The following describes two proteins that form a bound complex.

Contacts between the two chains:
Residue K80 in the second protein interacts with residue D49 in the first protein (closest heavy-atom distance 3.4 Å).
Residue G97 in the second protein contacts residue A50 in the first protein (closest heavy-atom distance 4.7 Å).
Residue E99 in the second protein contacts residue A50 in the first protein (closest heavy-atom distance 4.3 Å).
Residue K80 in the second protein contacts residue R51 in the first protein (closest heavy-atom distance 4.9 Å).
Residue K80 in the second protein contacts residue E48 in the first protein (closest heavy-atom distance 3.1 Å).
Residue K80 in the second protein contacts residue K47 in the first protein (closest heavy-atom distance 4.0 Å).
Residue I84 in the second protein contacts residue A50 in the first protein (closest heavy-atom distance 4.2 Å).
Residue E98 in the second protein interacts with residue D49 in the first protein (closest heavy-atom distance 3.0 Å).
Residue I84 in the second protein contacts residue I52 in the first protein (closest heavy-atom distance 4.1 Å).
Residue E99 in the second protein interacts with residue D49 in the first protein (closest heavy-atom distance 3.8 Å).
Residue K85 in the second protein contacts residue E54 in the first protein (closest heavy-atom distance 4.5 Å).
Residue A79 in the second protein is in contact with residue A50 in the first protein (closest heavy-atom distance 3.4 Å).
Residue K85 in the second protein interacts with residue I52 in the first protein (closest heavy-atom distance 4.9 Å).
Residue G81 in the second protein interacts with residue A50 in the first protein (closest heavy-atom distance 3.6 Å).
Residue E98 in the second protein is in contact with residue A50 in the first protein (closest heavy-atom distance 3.5 Å).
Residue E82 in the second protein interacts with residue M86 in the first protein (closest heavy-atom distance 3.2 Å).
Residue G81 in the second protein is in contact with residue R51 in the first protein (closest heavy-atom distance 4.2 Å).
Residue E82 in the second protein is in contact with residue R72 in the first protein (closest heavy-atom distance 4.8 Å).
Residue K80 in the second protein contacts residue A50 in the first protein (closest heavy-atom distance 2.8 Å).

Sequence of the first protein:
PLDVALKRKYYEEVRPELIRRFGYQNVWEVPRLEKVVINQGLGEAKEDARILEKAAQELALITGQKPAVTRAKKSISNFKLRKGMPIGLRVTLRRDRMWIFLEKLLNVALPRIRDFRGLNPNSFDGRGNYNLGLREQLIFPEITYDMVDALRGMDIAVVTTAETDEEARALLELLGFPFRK

Sequence of the second protein:
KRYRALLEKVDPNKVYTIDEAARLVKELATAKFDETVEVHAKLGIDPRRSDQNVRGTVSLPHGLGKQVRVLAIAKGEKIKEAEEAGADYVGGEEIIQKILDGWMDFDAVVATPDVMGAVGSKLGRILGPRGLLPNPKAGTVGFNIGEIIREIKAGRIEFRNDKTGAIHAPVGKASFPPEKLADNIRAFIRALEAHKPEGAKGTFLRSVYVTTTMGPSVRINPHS